This data describes a binding interaction between two proteins.

Sequence of chain B:
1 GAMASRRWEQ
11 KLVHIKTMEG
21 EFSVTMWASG

Residue-level contacts at the interface:
Residue G138 in chain A contacts residue M26 in chain B (closest heavy-atom distance 4.3 Å).
Residue S144 in chain A is in contact with residue K11 in chain B (closest heavy-atom distance 3.4 Å).
Residue P143 in chain A interacts with residue A28 in chain B (closest heavy-atom distance 3.8 Å).
Residue G106 in chain A interacts with residue H14 in chain B (closest heavy-atom distance 3.4 Å).
Residue A109 in chain A is in contact with residue K16 in chain B (closest heavy-atom distance 4.1 Å).
Residue E55 in chain A is in contact with residue M18 in chain B (closest heavy-atom distance 4.1 Å).
Residue A139 in chain A contacts residue W27 in chain B (closest heavy-atom distance 3.1 Å).
Residue L115 in chain A is in contact with residue T17 in chain B (closest heavy-atom distance 4.1 Å).
Residue R140 in chain A is in contact with residue M26 in chain B (closest heavy-atom distance 4.1 Å).
Residue L142 in chain A is in contact with residue K11 in chain B (closest heavy-atom distance 3.0 Å).
Residue K129 in chain A interacts with residue F22 in chain B (closest heavy-atom distance 3.6 Å).
Residue L136 in chain A interacts with residue V24 in chain B (closest heavy-atom distance 3.8 Å).
Residue L132 in chain A contacts residue F22 in chain B (closest heavy-atom distance 3.8 Å).
Residue A109 in chain A interacts with residue H14 in chain B (closest heavy-atom distance 3.2 Å).
Residue L136 in chain A is in contact with residue M26 in chain B (closest heavy-atom distance 3.5 Å).
Residue V105 in chain A interacts with residue I15 in chain B (closest heavy-atom distance 4.0 Å).
Residue A109 in chain A is in contact with residue E21 in chain B (closest heavy-atom distance 4.0 Å).
Residue G138 in chain A is in contact with residue T25 in chain B (closest heavy-atom distance 2.9 Å).
Residue T141 in chain A interacts with residue A28 in chain B (closest heavy-atom distance 3.4 Å).
Residue D36 in chain A is in contact with residue S29 in chain B (closest heavy-atom distance 3.7 Å).
Residue L136 in chain A interacts with residue T25 in chain B (closest heavy-atom distance 4.1 Å).
Residue L142 in chain A is in contact with residue A28 in chain B (closest heavy-atom distance 3.9 Å).
Residue R140 in chain A contacts residue A28 in chain B (closest heavy-atom distance 4.6 Å).
Residue K43 in chain A contacts residue M26 in chain B (closest heavy-atom distance 4.0 Å).
Residue R140 in chain A is in contact with residue S29 in chain B (closest heavy-atom distance 2.7 Å).
Residue V133 in chain A interacts with residue V24 in chain B (closest heavy-atom distance 4.4 Å).
Residue S137 in chain A is in contact with residue T25 in chain B (closest heavy-atom distance 3.6 Å).
Residue K113 in chain A interacts with residue K16 in chain B (closest heavy-atom distance 3.9 Å).
Residue A109 in chain A contacts residue I15 in chain B (closest heavy-atom distance 4.1 Å).
Residue D127 in chain A contacts residue E19 in chain B (closest heavy-atom distance 3.8 Å).
Residue P114 in chain A contacts residue M18 in chain B (closest heavy-atom distance 4.0 Å).
Residue G138 in chain A is in contact with residue W27 in chain B (closest heavy-atom distance 3.2 Å).
Residue I116 in chain A interacts with residue M18 in chain B (closest heavy-atom distance 3.9 Å).
Residue L132 in chain A interacts with residue T17 in chain B (closest heavy-atom distance 4.4 Å).
Residue V133 in chain A is in contact with residue F22 in chain B (closest heavy-atom distance 3.6 Å).
Residue D127 in chain A contacts residue T17 in chain B (closest heavy-atom distance 4.2 Å).
Residue G112 in chain A interacts with residue K16 in chain B (closest heavy-atom distance 3.0 Å).
Residue I54 in chain A interacts with residue M18 in chain B (closest heavy-atom distance 3.7 Å).
Residue P143 in chain A interacts with residue S29 in chain B (closest heavy-atom distance 3.5 Å).
Residue K126 in chain A is in contact with residue E19 in chain B (closest heavy-atom distance 3.3 Å).
Residue T141 in chain A is in contact with residue W27 in chain B (closest heavy-atom distance 2.8 Å).
Residue R140 in chain A contacts residue W27 in chain B (closest heavy-atom distance 3.3 Å).
Residue S137 in chain A is in contact with residue V24 in chain B (closest heavy-atom distance 3.8 Å).
Residue P114 in chain A is in contact with residue K16 in chain B (closest heavy-atom distance 3.1 Å).
Residue N37 in chain A contacts residue S29 in chain B (closest heavy-atom distance 3.3 Å).
Residue P114 in chain A contacts residue T17 in chain B (closest heavy-atom distance 4.0 Å).
Residue S104 in chain A is in contact with residue K11 in chain B (closest heavy-atom distance 3.0 Å).
Residue L115 in chain A is in contact with residue I15 in chain B (closest heavy-atom distance 3.6 Å).
Residue P143 in chain A is in contact with residue G30 in chain B (closest heavy-atom distance 4.5 Å).
Residue T141 in chain A contacts residue K11 in chain B (closest heavy-atom distance 4.0 Å).
Residue L115 in chain A interacts with residue K16 in chain B (closest heavy-atom distance 2.7 Å).
Residue G106 in chain A interacts with residue V13 in chain B (closest heavy-atom distance 3.8 Å).
Residue L136 in chain A is in contact with residue I15 in chain B (closest heavy-atom distance 3.6 Å).
Residue V133 in chain A is in contact with residue S23 in chain B (closest heavy-atom distance 4.4 Å).
Residue V105 in chain A is in contact with residue M26 in chain B (closest heavy-atom distance 3.6 Å).
Residue V105 in chain A is in contact with residue V13 in chain B (closest heavy-atom distance 3.3 Å).
Residue L132 in chain A interacts with residue I15 in chain B (closest heavy-atom distance 4.1 Å).
Residue A139 in chain A is in contact with residue M26 in chain B (closest heavy-atom distance 3.2 Å).
Residue T141 in chain A contacts residue M26 in chain B (closest heavy-atom distance 4.0 Å).
Residue P143 in chain A interacts with residue K11 in chain B (closest heavy-atom distance 4.4 Å).

Sequence of chain A:
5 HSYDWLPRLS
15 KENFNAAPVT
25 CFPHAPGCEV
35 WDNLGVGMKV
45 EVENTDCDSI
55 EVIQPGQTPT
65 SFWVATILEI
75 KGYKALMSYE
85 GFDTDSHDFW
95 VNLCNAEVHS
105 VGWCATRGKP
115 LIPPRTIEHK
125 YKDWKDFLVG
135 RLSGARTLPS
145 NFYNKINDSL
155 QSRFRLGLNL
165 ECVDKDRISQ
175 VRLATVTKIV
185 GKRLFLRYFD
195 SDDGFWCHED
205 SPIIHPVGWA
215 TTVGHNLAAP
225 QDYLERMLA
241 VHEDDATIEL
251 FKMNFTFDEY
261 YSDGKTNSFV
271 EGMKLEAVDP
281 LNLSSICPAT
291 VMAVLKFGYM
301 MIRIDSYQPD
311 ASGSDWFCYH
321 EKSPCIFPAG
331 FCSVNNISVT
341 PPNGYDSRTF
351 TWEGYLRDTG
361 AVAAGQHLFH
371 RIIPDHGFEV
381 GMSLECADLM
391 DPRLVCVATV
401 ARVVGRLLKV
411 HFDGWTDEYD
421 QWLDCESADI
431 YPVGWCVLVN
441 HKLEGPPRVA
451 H